Residue-level contacts at the interface:
Residue Q71 in protein 1 interacts with residue G6 in protein 2 (closest heavy-atom distance 4.0 Å).
Residue L82 in protein 1 contacts residue L11 in protein 2 (closest heavy-atom distance 3.6 Å).
Residue V77 in protein 1 contacts residue V10 in protein 2 (closest heavy-atom distance 4.0 Å).
Residue S78 in protein 1 contacts residue L11 in protein 2 (closest heavy-atom distance 3.0 Å).
Residue N81 in protein 1 is in contact with residue L11 in protein 2 (closest heavy-atom distance 2.8 Å).
Residue Q71 in protein 1 is in contact with residue P3 in protein 2 (closest heavy-atom distance 3.5 Å).
Residue W74 in protein 1 contacts residue V8 in protein 2 (closest heavy-atom distance 3.6 Å).
Residue S100 in protein 1 is in contact with residue P3 in protein 2 (closest heavy-atom distance 3.3 Å).
Residue F117 in protein 1 interacts with residue N5 in protein 2 (closest heavy-atom distance 4.0 Å).
Residue Y8 in protein 1 interacts with residue G2 in protein 2 (closest heavy-atom distance 3.4 Å).
Residue W148 in protein 1 interacts with residue V10 in protein 2 (closest heavy-atom distance 3.0 Å).
Residue W74 in protein 1 is in contact with residue G6 in protein 2 (closest heavy-atom distance 3.9 Å).
Residue Y160 in protein 1 interacts with residue G2 in protein 2 (closest heavy-atom distance 3.4 Å).
Residue K147 in protein 1 interacts with residue A9 in protein 2 (closest heavy-atom distance 4.3 Å).
Residue H156 in protein 1 contacts residue D4 in protein 2 (closest heavy-atom distance 2.7 Å).
Residue H156 in protein 1 interacts with residue A7 in protein 2 (closest heavy-atom distance 3.6 Å).
Residue W148 in protein 1 interacts with residue L11 in protein 2 (closest heavy-atom distance 3.5 Å).
Residue Y8 in protein 1 is in contact with residue S1 in protein 2 (closest heavy-atom distance 2.9 Å).
Residue T144 in protein 1 contacts residue L11 in protein 2 (closest heavy-atom distance 2.6 Å).
Residue Q98 in protein 1 contacts residue P3 in protein 2 (closest heavy-atom distance 3.8 Å).
Residue F75 in protein 1 is in contact with residue N5 in protein 2 (closest heavy-atom distance 4.0 Å).
Residue E10 in protein 1 contacts residue P3 in protein 2 (closest heavy-atom distance 3.4 Å).
Residue E164 in protein 1 interacts with residue S1 in protein 2 (closest heavy-atom distance 2.8 Å).
Residue W74 in protein 1 contacts residue V10 in protein 2 (closest heavy-atom distance 3.5 Å).
Residue S151 in protein 1 interacts with residue A9 in protein 2 (closest heavy-atom distance 4.3 Å).
Residue W74 in protein 1 is in contact with residue A9 in protein 2 (closest heavy-atom distance 3.1 Å).
Residue Q71 in protein 1 is in contact with residue D4 in protein 2 (closest heavy-atom distance 3.7 Å).
Residue K67 in protein 1 interacts with residue G2 in protein 2 (closest heavy-atom distance 2.9 Å).
Residue H156 in protein 1 is in contact with residue N5 in protein 2 (closest heavy-atom distance 4.8 Å).
Residue W148 in protein 1 interacts with residue A9 in protein 2 (closest heavy-atom distance 3.4 Å).
Residue Q98 in protein 1 contacts residue N5 in protein 2 (closest heavy-atom distance 2.8 Å).
Residue Y124 in protein 1 contacts residue L11 in protein 2 (closest heavy-atom distance 4.0 Å).
Residue Y157 in protein 1 interacts with residue V8 in protein 2 (closest heavy-atom distance 3.6 Å).
Residue A153 in protein 1 contacts residue V8 in protein 2 (closest heavy-atom distance 3.9 Å).
Residue K147 in protein 1 is in contact with residue L11 in protein 2 (closest heavy-atom distance 3.1 Å).
Residue N81 in protein 1 contacts residue V10 in protein 2 (closest heavy-atom distance 3.5 Å).
Residue M6 in protein 1 interacts with residue S1 in protein 2 (closest heavy-atom distance 3.9 Å).
Residue E64 in protein 1 contacts residue S1 in protein 2 (closest heavy-atom distance 2.9 Å).
Residue H156 in protein 1 contacts residue V8 in protein 2 (closest heavy-atom distance 3.4 Å).
Residue Q71 in protein 1 contacts residue N5 in protein 2 (closest heavy-atom distance 2.8 Å).
Residue Y85 in protein 1 interacts with residue L11 in protein 2 (closest heavy-atom distance 2.7 Å).
Residue W74 in protein 1 contacts residue N5 in protein 2 (closest heavy-atom distance 3.4 Å).
Residue S78 in protein 1 interacts with residue V10 in protein 2 (closest heavy-atom distance 3.5 Å).
Residue Y8 in protein 1 interacts with residue P3 in protein 2 (closest heavy-atom distance 4.0 Å).
Residue K67 in protein 1 interacts with residue P3 in protein 2 (closest heavy-atom distance 3.4 Å).
Residue Y60 in protein 1 is in contact with residue S1 in protein 2 (closest heavy-atom distance 4.3 Å).
Residue I125 in protein 1 contacts residue L11 in protein 2 (closest heavy-atom distance 4.3 Å).
Residue Y160 in protein 1 contacts residue S1 in protein 2 (closest heavy-atom distance 2.7 Å).
Residue K67 in protein 1 contacts residue D4 in protein 2 (closest heavy-atom distance 4.5 Å).
Residue E164 in protein 1 interacts with residue G2 in protein 2 (closest heavy-atom distance 3.9 Å).
Residue W74 in protein 1 contacts residue L11 in protein 2 (closest heavy-atom distance 3.9 Å).
Residue K67 in protein 1 interacts with residue S1 in protein 2 (closest heavy-atom distance 2.8 Å).
Residue L96 in protein 1 is in contact with residue L11 in protein 2 (closest heavy-atom distance 3.7 Å).
Residue Y157 in protein 1 contacts residue N5 in protein 2 (closest heavy-atom distance 3.5 Å).
Residue W168 in protein 1 is in contact with residue S1 in protein 2 (closest heavy-atom distance 3.5 Å).
Residue F117 in protein 1 interacts with residue L11 in protein 2 (closest heavy-atom distance 4.6 Å).
Residue E64 in protein 1 interacts with residue G2 in protein 2 (closest heavy-atom distance 3.4 Å).
Residue Y172 in protein 1 contacts residue S1 in protein 2 (closest heavy-atom distance 2.7 Å).
Residue K147 in protein 1 is in contact with residue V10 in protein 2 (closest heavy-atom distance 3.2 Å).
Residue Y160 in protein 1 interacts with residue P3 in protein 2 (closest heavy-atom distance 3.4 Å).

The following describes two proteins that form a bound complex.

Sequence of protein 2:
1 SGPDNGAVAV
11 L

Sequence of protein 1:
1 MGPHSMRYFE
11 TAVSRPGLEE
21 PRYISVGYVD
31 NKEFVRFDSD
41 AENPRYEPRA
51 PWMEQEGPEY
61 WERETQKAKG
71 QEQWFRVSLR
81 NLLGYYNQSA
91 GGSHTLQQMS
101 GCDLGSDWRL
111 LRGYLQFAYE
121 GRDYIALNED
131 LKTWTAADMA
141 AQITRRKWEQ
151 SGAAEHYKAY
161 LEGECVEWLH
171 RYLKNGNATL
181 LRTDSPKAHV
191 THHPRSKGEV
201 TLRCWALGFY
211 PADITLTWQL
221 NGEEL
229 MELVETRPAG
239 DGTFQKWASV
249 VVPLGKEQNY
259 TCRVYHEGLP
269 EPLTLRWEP